Sequence of chain A:
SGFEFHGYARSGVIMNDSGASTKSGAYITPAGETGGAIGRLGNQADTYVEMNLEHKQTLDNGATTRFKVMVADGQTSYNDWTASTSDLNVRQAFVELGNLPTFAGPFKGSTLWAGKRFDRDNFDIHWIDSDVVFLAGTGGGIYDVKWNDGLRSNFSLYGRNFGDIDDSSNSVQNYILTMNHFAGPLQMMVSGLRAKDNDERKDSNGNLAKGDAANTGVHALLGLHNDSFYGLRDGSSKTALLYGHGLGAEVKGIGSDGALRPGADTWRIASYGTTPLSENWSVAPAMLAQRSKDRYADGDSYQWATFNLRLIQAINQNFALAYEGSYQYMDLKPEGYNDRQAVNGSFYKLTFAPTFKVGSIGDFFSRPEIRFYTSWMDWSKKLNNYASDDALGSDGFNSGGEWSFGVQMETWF

This data describes a binding interaction between two proteins.

Sequence of chain B:
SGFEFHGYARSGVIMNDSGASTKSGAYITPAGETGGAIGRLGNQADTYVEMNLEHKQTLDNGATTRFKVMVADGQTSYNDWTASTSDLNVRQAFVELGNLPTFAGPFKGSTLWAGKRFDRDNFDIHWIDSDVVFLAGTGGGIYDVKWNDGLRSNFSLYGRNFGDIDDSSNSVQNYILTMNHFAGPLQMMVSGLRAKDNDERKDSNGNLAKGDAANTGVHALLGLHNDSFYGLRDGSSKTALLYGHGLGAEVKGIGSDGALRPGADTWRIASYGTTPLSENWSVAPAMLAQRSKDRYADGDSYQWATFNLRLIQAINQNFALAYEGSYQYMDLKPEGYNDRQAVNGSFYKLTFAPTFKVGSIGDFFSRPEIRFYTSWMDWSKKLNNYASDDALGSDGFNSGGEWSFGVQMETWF

Residue-level contacts at the interface:
Residue N318 in chain B contacts residue L100 in chain A (closest heavy-atom distance 3.6 Å).
Residue S11 in chain B contacts residue A93 in chain A (closest heavy-atom distance 3.7 Å).
Residue N318 in chain B is in contact with residue T102 in chain A (closest heavy-atom distance 2.9 Å).
Residue A83 in chain B is in contact with residue D87 in chain A (closest heavy-atom distance 3.4 Å).
Residue G19 in chain B is in contact with residue R194 in chain A (closest heavy-atom distance 3.6 Å).
Residue G12 in chain B interacts with residue T138 in chain A (closest heavy-atom distance 3.6 Å).
Residue S11 in chain B is in contact with residue G115 in chain A (closest heavy-atom distance 3.3 Å).
Residue S21 in chain B contacts residue Q173 in chain A (closest heavy-atom distance 3.2 Å).
Residue I370 in chain B is in contact with residue W113 in chain A (closest heavy-atom distance 3.7 Å).
Residue S18 in chain B is in contact with residue R194 in chain A (closest heavy-atom distance 2.9 Å).
Residue N79 in chain B contacts residue R160 in chain A (closest heavy-atom distance 3.5 Å).
Residue N318 in chain B interacts with residue P101 in chain A (closest heavy-atom distance 3.3 Å).
Residue F413 in chain B is in contact with residue H55 in chain A (closest heavy-atom distance 3.6 Å).
Residue Y78 in chain B interacts with residue K116 in chain A (closest heavy-atom distance 3.5 Å).
Residue S11 in chain B interacts with residue K116 in chain A (closest heavy-atom distance 3.2 Å).
Residue Y78 in chain B interacts with residue G137 in chain A (closest heavy-atom distance 3.3 Å).
Residue T82 in chain B contacts residue V90 in chain A (closest heavy-atom distance 3.7 Å).
Residue S77 in chain B interacts with residue N161 in chain A (closest heavy-atom distance 3.6 Å).
Residue F413 in chain B interacts with residue F67 in chain A (closest heavy-atom distance 3.5 Å).
Residue F5 in chain B contacts residue F3 in chain A (closest heavy-atom distance 3.3 Å).
Residue D73 in chain B interacts with residue V90 in chain A (closest heavy-atom distance 3.5 Å).
Residue N79 in chain B interacts with residue K116 in chain A (closest heavy-atom distance 3.0 Å).
Residue V13 in chain B contacts residue T138 in chain A (closest heavy-atom distance 3.4 Å).
Residue V358 in chain B contacts residue T65 in chain A (closest heavy-atom distance 3.6 Å).
Residue L88 in chain B is in contact with residue L88 in chain A (closest heavy-atom distance 3.6 Å).
Residue S86 in chain B is in contact with residue L88 in chain A (closest heavy-atom distance 2.8 Å).
Residue I14 in chain B is in contact with residue Y175 in chain A (closest heavy-atom distance 3.5 Å).
Residue V358 in chain B interacts with residue L100 in chain A (closest heavy-atom distance 3.4 Å).
Residue D80 in chain B interacts with residue A136 in chain A (closest heavy-atom distance 3.7 Å).
Residue S77 in chain B interacts with residue K116 in chain A (closest heavy-atom distance 2.8 Å).
Residue L88 in chain B contacts residue V90 in chain A (closest heavy-atom distance 3.8 Å).
Residue W81 in chain B interacts with residue R91 in chain A (closest heavy-atom distance 3.3 Å).
Residue M15 in chain B is in contact with residue Y175 in chain A (closest heavy-atom distance 3.7 Å).
Residue N316 in chain B contacts residue T102 in chain A (closest heavy-atom distance 2.9 Å).
Residue D80 in chain B contacts residue R91 in chain A (closest heavy-atom distance 2.6 Å).
Residue Y78 in chain B contacts residue Q173 in chain A (closest heavy-atom distance 3.3 Å).
Residue D80 in chain B is in contact with residue F134 in chain A (closest heavy-atom distance 3.4 Å).
Residue F3 in chain B is in contact with residue F3 in chain A (closest heavy-atom distance 3.6 Å).
Residue T76 in chain B is in contact with residue I165 in chain A (closest heavy-atom distance 3.4 Å).
Residue S11 in chain B contacts residue T138 in chain A (closest heavy-atom distance 3.7 Å).
Residue Y78 in chain B contacts residue T138 in chain A (closest heavy-atom distance 3.0 Å).
Residue M409 in chain B interacts with residue A93 in chain A (closest heavy-atom distance 3.5 Å).
Residue V13 in chain B interacts with residue Y175 in chain A (closest heavy-atom distance 3.6 Å).
Residue G19 in chain B is in contact with residue Y175 in chain A (closest heavy-atom distance 3.5 Å).
Residue W81 in chain B contacts residue N89 in chain A (closest heavy-atom distance 3.5 Å).
Residue F356 in chain B interacts with residue L112 in chain A (closest heavy-atom distance 3.8 Å).
Residue M409 in chain B is in contact with residue A114 in chain A (closest heavy-atom distance 3.1 Å).
Residue S86 in chain B is in contact with residue N89 in chain A (closest heavy-atom distance 3.7 Å).
Residue D80 in chain B interacts with residue R160 in chain A (closest heavy-atom distance 2.6 Å).
Residue Y78 in chain B is in contact with residue N161 in chain A (closest heavy-atom distance 2.8 Å).
Residue Q317 in chain B contacts residue P101 in chain A (closest heavy-atom distance 3.4 Å).
Residue A9 in chain B is in contact with residue F67 in chain A (closest heavy-atom distance 3.5 Å).
Residue N79 in chain B contacts residue N161 in chain A (closest heavy-atom distance 2.8 Å).
Residue Y78 in chain B contacts residue Y175 in chain A (closest heavy-atom distance 3.5 Å).
Residue Y78 in chain B interacts with residue R160 in chain A (closest heavy-atom distance 3.7 Å).
Residue A83 in chain B interacts with residue N89 in chain A (closest heavy-atom distance 3.6 Å).
Residue T82 in chain B interacts with residue N89 in chain A (closest heavy-atom distance 2.8 Å).
Residue A20 in chain B is in contact with residue Q173 in chain A (closest heavy-atom distance 3.6 Å).
Residue Q317 in chain B interacts with residue N61 in chain A (closest heavy-atom distance 2.9 Å).
Residue Y78 in chain B interacts with residue G159 in chain A (closest heavy-atom distance 3.1 Å).